Sequence of the first protein:
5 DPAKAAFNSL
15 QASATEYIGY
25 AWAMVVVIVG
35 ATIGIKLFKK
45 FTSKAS

Sequence of the second protein:
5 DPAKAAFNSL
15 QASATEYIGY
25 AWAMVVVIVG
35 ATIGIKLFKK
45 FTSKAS

This data describes a binding interaction between two proteins.

Contacts between the two chains:
Residue A25 in the first protein is in contact with residue F11 in the second protein (closest heavy-atom distance 4.5 Å).
Residue V31 in the first protein contacts residue Q15 in the second protein (closest heavy-atom distance 3.6 Å).
Residue S47 in the first protein interacts with residue K40 in the second protein (closest heavy-atom distance 4.4 Å).
Residue E20 in the first protein contacts residue D5 in the second protein (closest heavy-atom distance 4.2 Å).
Residue Y24 in the first protein contacts residue N12 in the second protein (closest heavy-atom distance 4.7 Å).
Residue M28 in the first protein interacts with residue F11 in the second protein (closest heavy-atom distance 4.9 Å).
Residue I39 in the first protein contacts residue V29 in the second protein (closest heavy-atom distance 3.9 Å).
Residue F42 in the first protein interacts with residue W26 in the second protein (closest heavy-atom distance 4.0 Å).
Residue S47 in the first protein interacts with residue I37 in the second protein (closest heavy-atom distance 4.4 Å).
Residue F42 in the first protein interacts with residue V29 in the second protein (closest heavy-atom distance 4.3 Å).
Residue Y24 in the first protein interacts with residue F11 in the second protein (closest heavy-atom distance 3.6 Å).
Residue M28 in the first protein interacts with residue Q15 in the second protein (closest heavy-atom distance 4.2 Å).
Residue A27 in the first protein interacts with residue Q15 in the second protein (closest heavy-atom distance 3.6 Å).
Residue I32 in the first protein is in contact with residue I22 in the second protein (closest heavy-atom distance 4.5 Å).
Residue A35 in the first protein contacts residue W26 in the second protein (closest heavy-atom distance 4.8 Å).
Residue M28 in the first protein contacts residue A18 in the second protein (closest heavy-atom distance 4.3 Å).
Residue T46 in the first protein contacts residue I37 in the second protein (closest heavy-atom distance 3.5 Å).
Residue S50 in the first protein is in contact with residue L41 in the second protein (closest heavy-atom distance 4.0 Å).
Residue M28 in the first protein is in contact with residue L14 in the second protein (closest heavy-atom distance 4.1 Å).
Residue Y24 in the first protein interacts with residue Q15 in the second protein (closest heavy-atom distance 4.7 Å).
Residue G38 in the first protein contacts residue W26 in the second protein (closest heavy-atom distance 4.0 Å).
Residue K43 in the first protein interacts with residue V29 in the second protein (closest heavy-atom distance 3.9 Å).
Residue I39 in the first protein is in contact with residue A25 in the second protein (closest heavy-atom distance 4.5 Å).
Residue Y24 in the first protein interacts with residue K8 in the second protein (closest heavy-atom distance 3.3 Å).
Residue A35 in the first protein contacts residue I22 in the second protein (closest heavy-atom distance 3.6 Å).
Residue F42 in the first protein is in contact with residue V30 in the second protein (closest heavy-atom distance 4.6 Å).
Residue I32 in the first protein is in contact with residue A18 in the second protein (closest heavy-atom distance 3.6 Å).
Residue S50 in the first protein contacts residue K44 in the second protein (closest heavy-atom distance 2.6 Å).
Residue I39 in the first protein is in contact with residue W26 in the second protein (closest heavy-atom distance 4.0 Å).
Residue S50 in the first protein contacts residue K40 in the second protein (closest heavy-atom distance 3.7 Å).
Residue Y21 in the first protein is in contact with residue F11 in the second protein (closest heavy-atom distance 3.8 Å).
Residue S50 in the first protein interacts with residue I37 in the second protein (closest heavy-atom distance 3.6 Å).
Residue K43 in the first protein contacts residue V33 in the second protein (closest heavy-atom distance 3.7 Å).
Residue F42 in the first protein contacts residue V33 in the second protein (closest heavy-atom distance 3.6 Å).
Residue V31 in the first protein interacts with residue T19 in the second protein (closest heavy-atom distance 4.3 Å).
Residue V31 in the first protein is in contact with residue I22 in the second protein (closest heavy-atom distance 3.6 Å).
Residue T46 in the first protein is in contact with residue V33 in the second protein (closest heavy-atom distance 3.6 Å).
Residue Y21 in the first protein contacts residue A7 in the second protein (closest heavy-atom distance 3.4 Å).